This data describes a binding interaction between two proteins.

Contacts between the two chains:
Residue A317 in the second protein interacts with residue N250 in the first protein (closest heavy-atom distance 2.5 Å).
Residue W413 in the second protein is in contact with residue N55 in the first protein (closest heavy-atom distance 3.3 Å).
Residue Q177 in the second protein is in contact with residue P357 in the first protein (closest heavy-atom distance 3.3 Å).
Residue Q177 in the second protein is in contact with residue I354 in the first protein (closest heavy-atom distance 3.0 Å).
Residue Y408 in the second protein is in contact with residue R50 in the first protein (closest heavy-atom distance 3.2 Å).
Residue N374 in the second protein is in contact with residue D372 in the first protein (closest heavy-atom distance 2.7 Å).
Residue W413 in the second protein contacts residue V53 in the first protein (closest heavy-atom distance 3.3 Å).
Residue K353 in the second protein interacts with residue A364 in the first protein (closest heavy-atom distance 3.2 Å).
Residue Q405 in the second protein interacts with residue D105 in the first protein (closest heavy-atom distance 2.4 Å).
Residue E327 in the second protein interacts with residue E301 in the first protein (closest heavy-atom distance 3.4 Å).
Residue S372 in the second protein interacts with residue K373 in the first protein (closest heavy-atom distance 3.4 Å).
Residue E352 in the second protein is in contact with residue K363 in the first protein (closest heavy-atom distance 3.4 Å).
Residue L409 in the second protein contacts residue I52 in the first protein (closest heavy-atom distance 2.8 Å).
Residue R422 in the second protein contacts residue R60 in the first protein (closest heavy-atom distance 3.3 Å).
Residue S461 in the second protein is in contact with residue Y61 in the first protein (closest heavy-atom distance 2.4 Å).
Residue Q405 in the second protein is in contact with residue K104 in the first protein (closest heavy-atom distance 2.6 Å).
Residue K411 in the second protein contacts residue Q49 in the first protein (closest heavy-atom distance 3.4 Å).
Residue K316 in the second protein is in contact with residue Q127 in the first protein (closest heavy-atom distance 3.4 Å).
Residue D400 in the second protein contacts residue Y79 in the first protein (closest heavy-atom distance 3.0 Å).
Residue E297 in the second protein is in contact with residue I340 in the first protein (closest heavy-atom distance 3.4 Å).
Residue K411 in the second protein interacts with residue E51 in the first protein (closest heavy-atom distance 3.1 Å).
Residue L314 in the second protein interacts with residue Q254 in the first protein (closest heavy-atom distance 3.3 Å).
Residue E352 in the second protein contacts residue Y349 in the first protein (closest heavy-atom distance 2.9 Å).
Residue D318 in the second protein contacts residue Q325 in the first protein (closest heavy-atom distance 2.8 Å).
Residue E307 in the second protein contacts residue T335 in the first protein (closest heavy-atom distance 2.2 Å).
Residue K370 in the second protein contacts residue S369 in the first protein (closest heavy-atom distance 3.2 Å).
Residue L409 in the second protein interacts with residue R50 in the first protein (closest heavy-atom distance 3.0 Å).
Residue E352 in the second protein contacts residue A364 in the first protein (closest heavy-atom distance 2.6 Å).
Residue K353 in the second protein interacts with residue K363 in the first protein (closest heavy-atom distance 3.3 Å).
Residue G407 in the second protein interacts with residue R50 in the first protein (closest heavy-atom distance 3.2 Å).
Residue W413 in the second protein is in contact with residue V37 in the first protein (closest heavy-atom distance 3.3 Å).
Residue F311 in the second protein interacts with residue I334 in the first protein (closest heavy-atom distance 3.4 Å).
Residue K316 in the second protein contacts residue N250 in the first protein (closest heavy-atom distance 3.2 Å).
Residue K353 in the second protein interacts with residue N362 in the first protein (closest heavy-atom distance 3.0 Å).
Residue Y341 in the second protein is in contact with residue P352 in the first protein (closest heavy-atom distance 3.0 Å).
Residue L464 in the second protein is in contact with residue R58 in the first protein (closest heavy-atom distance 3.2 Å).
Residue Q405 in the second protein interacts with residue R50 in the first protein (closest heavy-atom distance 2.2 Å).
Residue L409 in the second protein is in contact with residue Q49 in the first protein (closest heavy-atom distance 3.3 Å).
Residue D367 in the second protein interacts with residue T368 in the first protein (closest heavy-atom distance 2.6 Å).
Residue Y408 in the second protein interacts with residue I52 in the first protein (closest heavy-atom distance 3.2 Å).
Residue W413 in the second protein interacts with residue V54 in the first protein (closest heavy-atom distance 3.0 Å).
Residue P315 in the second protein interacts with residue N250 in the first protein (closest heavy-atom distance 3.3 Å).
Residue Q385 in the second protein interacts with residue P376 in the first protein (closest heavy-atom distance 3.3 Å).
Residue Y408 in the second protein is in contact with residue W40 in the first protein (closest heavy-atom distance 3.2 Å).
Residue R421 in the second protein interacts with residue R58 in the first protein (closest heavy-atom distance 3.1 Å).
Residue Q405 in the second protein contacts residue P103 in the first protein (closest heavy-atom distance 3.1 Å).
Residue L348 in the second protein contacts residue Y349 in the first protein (closest heavy-atom distance 3.4 Å).
Residue L314 in the second protein contacts residue N250 in the first protein (closest heavy-atom distance 2.9 Å).
Residue R364 in the second protein contacts residue S369 in the first protein (closest heavy-atom distance 3.3 Å).
Residue K411 in the second protein is in contact with residue I52 in the first protein (closest heavy-atom distance 3.1 Å).
Residue W304 in the second protein interacts with residue P336 in the first protein (closest heavy-atom distance 2.9 Å).
Residue W304 in the second protein is in contact with residue T335 in the first protein (closest heavy-atom distance 2.8 Å).
Residue K353 in the second protein contacts residue T359 in the first protein (closest heavy-atom distance 2.5 Å).
Residue H323 in the second protein interacts with residue E301 in the first protein (closest heavy-atom distance 3.0 Å).
Residue E352 in the second protein interacts with residue I351 in the first protein (closest heavy-atom distance 3.3 Å).
Residue T290 in the second protein contacts residue E350 in the first protein (closest heavy-atom distance 3.4 Å).
Residue R419 in the second protein contacts residue E35 in the first protein (closest heavy-atom distance 3.3 Å).
Residue E365 in the second protein interacts with residue S369 in the first protein (closest heavy-atom distance 2.3 Å).
Residue E352 in the second protein is in contact with residue E350 in the first protein (closest heavy-atom distance 3.0 Å).
Residue R422 in the second protein interacts with residue E57 in the first protein (closest heavy-atom distance 3.1 Å).

Sequence of the first protein:
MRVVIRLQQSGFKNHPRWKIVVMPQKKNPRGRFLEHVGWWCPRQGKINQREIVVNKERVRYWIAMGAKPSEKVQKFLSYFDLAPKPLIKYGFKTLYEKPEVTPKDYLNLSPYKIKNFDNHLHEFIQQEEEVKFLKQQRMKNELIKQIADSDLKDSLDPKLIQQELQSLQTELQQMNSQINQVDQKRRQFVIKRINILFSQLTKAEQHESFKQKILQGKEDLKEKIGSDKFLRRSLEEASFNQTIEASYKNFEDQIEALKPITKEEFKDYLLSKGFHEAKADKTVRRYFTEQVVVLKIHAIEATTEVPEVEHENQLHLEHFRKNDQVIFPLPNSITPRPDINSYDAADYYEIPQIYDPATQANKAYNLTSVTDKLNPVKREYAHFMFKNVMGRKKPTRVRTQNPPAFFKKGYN

Sequence of the second protein:
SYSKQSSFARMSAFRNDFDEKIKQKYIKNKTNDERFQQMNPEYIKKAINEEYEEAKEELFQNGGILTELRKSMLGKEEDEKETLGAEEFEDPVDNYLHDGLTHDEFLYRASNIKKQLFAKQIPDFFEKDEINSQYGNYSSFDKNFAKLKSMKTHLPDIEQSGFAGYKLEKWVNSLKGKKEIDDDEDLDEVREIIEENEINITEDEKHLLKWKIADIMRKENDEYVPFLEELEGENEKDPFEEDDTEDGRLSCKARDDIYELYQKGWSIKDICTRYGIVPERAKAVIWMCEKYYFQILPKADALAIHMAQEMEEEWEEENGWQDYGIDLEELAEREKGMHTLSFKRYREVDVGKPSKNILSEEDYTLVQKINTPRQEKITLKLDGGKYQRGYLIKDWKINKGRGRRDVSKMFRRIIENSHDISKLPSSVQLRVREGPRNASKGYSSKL